Sequence of protein 1:
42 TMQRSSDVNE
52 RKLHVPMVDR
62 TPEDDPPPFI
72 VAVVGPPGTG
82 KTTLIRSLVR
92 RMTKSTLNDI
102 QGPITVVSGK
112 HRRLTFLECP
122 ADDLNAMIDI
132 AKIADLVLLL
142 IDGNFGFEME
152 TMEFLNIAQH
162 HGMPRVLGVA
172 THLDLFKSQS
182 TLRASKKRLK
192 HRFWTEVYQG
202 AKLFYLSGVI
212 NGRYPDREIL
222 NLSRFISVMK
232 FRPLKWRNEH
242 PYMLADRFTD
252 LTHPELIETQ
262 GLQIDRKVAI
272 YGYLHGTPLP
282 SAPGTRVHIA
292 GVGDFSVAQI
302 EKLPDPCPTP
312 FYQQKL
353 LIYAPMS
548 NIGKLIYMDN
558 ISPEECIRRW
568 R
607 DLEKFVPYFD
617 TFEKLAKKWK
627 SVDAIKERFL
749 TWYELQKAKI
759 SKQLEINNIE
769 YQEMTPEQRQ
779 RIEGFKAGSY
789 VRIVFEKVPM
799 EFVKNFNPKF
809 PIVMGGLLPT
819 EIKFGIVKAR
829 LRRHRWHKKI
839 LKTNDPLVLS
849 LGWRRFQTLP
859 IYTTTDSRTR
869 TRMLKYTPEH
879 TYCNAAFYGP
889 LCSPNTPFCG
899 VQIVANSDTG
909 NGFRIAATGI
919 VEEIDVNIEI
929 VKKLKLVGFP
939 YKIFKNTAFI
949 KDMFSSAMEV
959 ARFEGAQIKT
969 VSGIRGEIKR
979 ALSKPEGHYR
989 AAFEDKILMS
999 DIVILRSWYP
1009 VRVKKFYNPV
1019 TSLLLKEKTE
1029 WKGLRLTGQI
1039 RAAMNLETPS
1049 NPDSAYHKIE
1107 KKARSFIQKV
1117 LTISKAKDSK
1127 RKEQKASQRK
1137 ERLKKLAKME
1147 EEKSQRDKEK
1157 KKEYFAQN

The following describes two proteins that form a bound complex.

Sequence of protein 2:
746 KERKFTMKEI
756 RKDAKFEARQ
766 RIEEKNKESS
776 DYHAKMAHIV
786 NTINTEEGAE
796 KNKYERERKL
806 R

Interface contacts:
Residue E962 in protein 1 is in contact with residue K760 in protein 2 (closest heavy-atom distance 2.8 Å).
Residue A959 in protein 1 contacts residue A759 in protein 2 (closest heavy-atom distance 4.1 Å).
Residue A959 in protein 1 contacts residue M752 in protein 2 (closest heavy-atom distance 3.7 Å).
Residue A959 in protein 1 interacts with residue I755 in protein 2 (closest heavy-atom distance 3.8 Å).
Residue R960 in protein 1 interacts with residue A759 in protein 2 (closest heavy-atom distance 3.3 Å).
Residue M956 in protein 1 is in contact with residue T751 in protein 2 (closest heavy-atom distance 3.7 Å).
Residue A1162 in protein 1 interacts with residue K804 in protein 2 (closest heavy-atom distance 4.8 Å).
Residue M956 in protein 1 interacts with residue R748 in protein 2 (closest heavy-atom distance 4.2 Å).
Residue M956 in protein 1 is in contact with residue M752 in protein 2 (closest heavy-atom distance 3.7 Å).
Residue E1159 in protein 1 is in contact with residue K804 in protein 2 (closest heavy-atom distance 3.8 Å).
Residue M956 in protein 1 contacts residue I755 in protein 2 (closest heavy-atom distance 3.3 Å).
Residue R978 in protein 1 is in contact with residue R756 in protein 2 (closest heavy-atom distance 3.4 Å).
Residue E962 in protein 1 is in contact with residue R756 in protein 2 (closest heavy-atom distance 3.3 Å).
Residue A955 in protein 1 contacts residue M752 in protein 2 (closest heavy-atom distance 3.9 Å).
Residue R960 in protein 1 interacts with residue I755 in protein 2 (closest heavy-atom distance 4.3 Å).
Residue E962 in protein 1 contacts residue A759 in protein 2 (closest heavy-atom distance 4.9 Å).
Residue A959 in protein 1 contacts residue R756 in protein 2 (closest heavy-atom distance 3.8 Å).